Contacts between the two chains:
Residue L16 in protein 2 contacts residue I82 in protein 1 (closest heavy-atom distance 4.9 Å).
Residue H20 in protein 2 contacts residue I82 in protein 1 (closest heavy-atom distance 3.5 Å).
Residue F78 in protein 2 is in contact with residue C71 in protein 1 (closest heavy-atom distance 3.8 Å).
Residue C71 in protein 2 interacts with residue F74 in protein 1 (closest heavy-atom distance 4.0 Å).
Residue E36 in protein 2 is in contact with residue R21 in protein 1 (closest heavy-atom distance 4.5 Å).
Residue F74 in protein 2 is in contact with residue C71 in protein 1 (closest heavy-atom distance 4.0 Å).
Residue F78 in protein 2 interacts with residue H20 in protein 1 (closest heavy-atom distance 3.7 Å).
Residue W24 in protein 2 interacts with residue L35 in protein 1 (closest heavy-atom distance 3.6 Å).
Residue I31 in protein 2 interacts with residue W24 in protein 1 (closest heavy-atom distance 3.4 Å).
Residue L35 in protein 2 is in contact with residue W24 in protein 1 (closest heavy-atom distance 3.5 Å).
Residue I82 in protein 2 contacts residue R21 in protein 1 (closest heavy-atom distance 4.9 Å).
Residue L81 in protein 2 interacts with residue H20 in protein 1 (closest heavy-atom distance 4.1 Å).
Residue C71 in protein 2 is in contact with residue F78 in protein 1 (closest heavy-atom distance 3.8 Å).
Residue E70 in protein 2 is in contact with residue L81 in protein 1 (closest heavy-atom distance 3.2 Å).
Residue K28 in protein 2 contacts residue N32 in protein 1 (closest heavy-atom distance 3.5 Å).
Residue W24 in protein 2 contacts residue I31 in protein 1 (closest heavy-atom distance 3.4 Å).
Residue F74 in protein 2 contacts residue E70 in protein 1 (closest heavy-atom distance 4.1 Å).
Residue L35 in protein 2 is in contact with residue R21 in protein 1 (closest heavy-atom distance 3.7 Å).
Residue W24 in protein 2 is in contact with residue F78 in protein 1 (closest heavy-atom distance 3.5 Å).
Residue F78 in protein 2 is in contact with residue E70 in protein 1 (closest heavy-atom distance 5.0 Å).
Residue W24 in protein 2 is in contact with residue N32 in protein 1 (closest heavy-atom distance 2.7 Å).
Residue Q17 in protein 2 is in contact with residue I82 in protein 1 (closest heavy-atom distance 4.3 Å).
Residue W24 in protein 2 interacts with residue T27 in protein 1 (closest heavy-atom distance 4.1 Å).
Residue N32 in protein 2 interacts with residue W24 in protein 1 (closest heavy-atom distance 2.7 Å).
Residue R21 in protein 2 contacts residue I82 in protein 1 (closest heavy-atom distance 4.9 Å).
Residue F74 in protein 2 interacts with residue T27 in protein 1 (closest heavy-atom distance 4.8 Å).
Residue N77 in protein 2 is in contact with residue E70 in protein 1 (closest heavy-atom distance 3.5 Å).
Residue E70 in protein 2 contacts residue N77 in protein 1 (closest heavy-atom distance 3.5 Å).
Residue R21 in protein 2 is in contact with residue L35 in protein 1 (closest heavy-atom distance 3.7 Å).
Residue F74 in protein 2 interacts with residue F74 in protein 1 (closest heavy-atom distance 3.2 Å).
Residue N32 in protein 2 contacts residue K28 in protein 1 (closest heavy-atom distance 3.3 Å).
Residue T27 in protein 2 interacts with residue W24 in protein 1 (closest heavy-atom distance 4.2 Å).
Residue L81 in protein 2 is in contact with residue E70 in protein 1 (closest heavy-atom distance 3.2 Å).
Residue H20 in protein 2 interacts with residue L81 in protein 1 (closest heavy-atom distance 4.1 Å).
Residue F78 in protein 2 contacts residue W24 in protein 1 (closest heavy-atom distance 3.5 Å).
Residue K28 in protein 2 is in contact with residue W24 in protein 1 (closest heavy-atom distance 3.9 Å).
Residue K28 in protein 2 contacts residue K28 in protein 1 (closest heavy-atom distance 3.7 Å).
Residue E36 in protein 2 is in contact with residue E25 in protein 1 (closest heavy-atom distance 5.0 Å).
Residue W24 in protein 2 contacts residue W24 in protein 1 (closest heavy-atom distance 4.1 Å).
Residue T27 in protein 2 interacts with residue F74 in protein 1 (closest heavy-atom distance 4.8 Å).
Residue I82 in protein 2 is in contact with residue H20 in protein 1 (closest heavy-atom distance 3.5 Å).
Residue F74 in protein 2 contacts residue W24 in protein 1 (closest heavy-atom distance 3.4 Å).
Residue H20 in protein 2 interacts with residue F78 in protein 1 (closest heavy-atom distance 3.6 Å).
Residue E70 in protein 2 is in contact with residue F78 in protein 1 (closest heavy-atom distance 5.0 Å).
Residue E25 in protein 2 contacts residue E36 in protein 1 (closest heavy-atom distance 5.0 Å).
Residue I82 in protein 2 contacts residue L16 in protein 1 (closest heavy-atom distance 5.0 Å).
Residue W24 in protein 2 interacts with residue F74 in protein 1 (closest heavy-atom distance 3.4 Å).
Residue I82 in protein 2 contacts residue Q17 in protein 1 (closest heavy-atom distance 4.3 Å).
Residue L81 in protein 2 contacts residue V68 in protein 1 (closest heavy-atom distance 3.6 Å).
Residue W24 in protein 2 is in contact with residue K28 in protein 1 (closest heavy-atom distance 3.8 Å).
Residue V68 in protein 2 is in contact with residue L81 in protein 1 (closest heavy-atom distance 3.6 Å).
Residue R21 in protein 2 is in contact with residue E36 in protein 1 (closest heavy-atom distance 4.6 Å).
Residue E70 in protein 2 is in contact with residue F74 in protein 1 (closest heavy-atom distance 4.1 Å).

Sequence of protein 2:
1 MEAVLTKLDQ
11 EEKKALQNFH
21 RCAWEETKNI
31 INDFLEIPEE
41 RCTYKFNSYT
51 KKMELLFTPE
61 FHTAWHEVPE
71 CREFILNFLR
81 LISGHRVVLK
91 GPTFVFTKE

Sequence of protein 1:
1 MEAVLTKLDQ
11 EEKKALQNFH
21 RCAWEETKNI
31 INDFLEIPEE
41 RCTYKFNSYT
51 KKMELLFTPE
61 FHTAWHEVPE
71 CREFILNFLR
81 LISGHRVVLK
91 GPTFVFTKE

The following describes two proteins that form a bound complex.